Sequence of chain B:
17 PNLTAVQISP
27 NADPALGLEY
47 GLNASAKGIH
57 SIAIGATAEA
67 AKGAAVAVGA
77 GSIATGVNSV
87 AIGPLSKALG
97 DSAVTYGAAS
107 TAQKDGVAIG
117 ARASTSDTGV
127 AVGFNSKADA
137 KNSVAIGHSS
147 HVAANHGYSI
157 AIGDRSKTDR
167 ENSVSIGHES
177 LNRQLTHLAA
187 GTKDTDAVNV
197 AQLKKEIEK

These two protein chains interact to form a complex.

Residue-level contacts at the interface:
Residue R179 in chain A interacts with residue H183 in chain B (closest heavy-atom distance 3.0 Å).
Residue S169 in chain A is in contact with residue Q180 in chain B (closest heavy-atom distance 3.3 Å).
Residue T101 in chain A is in contact with residue Y102 in chain B (closest heavy-atom distance 2.7 Å).
Residue V196 in chain A is in contact with residue D192 in chain B (closest heavy-atom distance 2.9 Å).
Residue I172 in chain A contacts residue T182 in chain B (closest heavy-atom distance 3.1 Å).
Residue L19 in chain A interacts with residue A28 in chain B (closest heavy-atom distance 3.4 Å).
Residue V86 in chain A contacts residue Y102 in chain B (closest heavy-atom distance 3.5 Å).
Residue T124 in chain A is in contact with residue H144 in chain B (closest heavy-atom distance 3.2 Å).
Residue Q180 in chain A interacts with residue A186 in chain B (closest heavy-atom distance 2.9 Å).
Residue A21 in chain A interacts with residue A28 in chain B (closest heavy-atom distance 3.1 Å).
Residue A21 in chain A is in contact with residue N27 in chain B (closest heavy-atom distance 2.9 Å).
Residue K53 in chain A interacts with residue P30 in chain B (closest heavy-atom distance 3.4 Å).
Residue V194 in chain A is in contact with residue V194 in chain B (closest heavy-atom distance 3.1 Å).
Residue N168 in chain A is in contact with residue Q180 in chain B (closest heavy-atom distance 3.3 Å).
Residue L19 in chain A is in contact with residue P26 in chain B (closest heavy-atom distance 3.3 Å).
Residue D192 in chain A is in contact with residue R166 in chain B (closest heavy-atom distance 2.7 Å).
Residue V22 in chain A interacts with residue N27 in chain B (closest heavy-atom distance 3.2 Å).
Residue S25 in chain A contacts residue E35 in chain B (closest heavy-atom distance 2.8 Å).
Residue A21 in chain A interacts with residue P26 in chain B (closest heavy-atom distance 3.2 Å).
Residue Y154 in chain A contacts residue D160 in chain B (closest heavy-atom distance 3.4 Å).
Residue H183 in chain A interacts with residue T191 in chain B (closest heavy-atom distance 3.2 Å).
Residue Q23 in chain A is in contact with residue E35 in chain B (closest heavy-atom distance 3.0 Å).
Residue K189 in chain A interacts with residue R166 in chain B (closest heavy-atom distance 3.1 Å).
Residue R179 in chain A interacts with residue A185 in chain B (closest heavy-atom distance 2.8 Å).
Residue Q23 in chain A interacts with residue G33 in chain B (closest heavy-atom distance 3.2 Å).
Residue D111 in chain A is in contact with residue F130 in chain B (closest heavy-atom distance 3.3 Å).
Residue S171 in chain A contacts residue T182 in chain B (closest heavy-atom distance 3.3 Å).
Residue T20 in chain A interacts with residue A28 in chain B (closest heavy-atom distance 3.2 Å).
Residue R166 in chain A is in contact with residue T182 in chain B (closest heavy-atom distance 3.4 Å).
Residue V196 in chain A contacts residue D190 in chain B (closest heavy-atom distance 3.2 Å).
Residue S171 in chain A is in contact with residue H183 in chain B (closest heavy-atom distance 3.0 Å).
Residue I156 in chain A contacts residue R179 in chain B (closest heavy-atom distance 3.3 Å).
Residue Y154 in chain A is in contact with residue R179 in chain B (closest heavy-atom distance 2.7 Å).
Residue H174 in chain A is in contact with residue H183 in chain B (closest heavy-atom distance 3.5 Å).
Residue V170 in chain A is in contact with residue L181 in chain B (closest heavy-atom distance 3.3 Å).
Residue L184 in chain A is in contact with residue T191 in chain B (closest heavy-atom distance 2.8 Å).
Residue N138 in chain A is in contact with residue D160 in chain B (closest heavy-atom distance 2.9 Å).
Residue G173 in chain A interacts with residue H183 in chain B (closest heavy-atom distance 3.5 Å).
Residue N178 in chain A interacts with residue H183 in chain B (closest heavy-atom distance 3.3 Å).
Residue N195 in chain A contacts residue D190 in chain B (closest heavy-atom distance 3.3 Å).
Residue L199 in chain A interacts with residue L199 in chain B (closest heavy-atom distance 3.5 Å).
Residue R179 in chain A is in contact with residue L184 in chain B (closest heavy-atom distance 3.4 Å).
Residue V170 in chain A is in contact with residue Q180 in chain B (closest heavy-atom distance 2.8 Å).
Residue T182 in chain A interacts with residue D192 in chain B (closest heavy-atom distance 3.5 Å).
Residue V170 in chain A contacts residue T182 in chain B (closest heavy-atom distance 2.8 Å).
Residue N195 in chain A contacts residue D192 in chain B (closest heavy-atom distance 3.1 Å).
Residue K189 in chain A contacts residue D165 in chain B (closest heavy-atom distance 2.9 Å).
Residue A52 in chain A interacts with residue P30 in chain B (closest heavy-atom distance 3.5 Å).
Residue N18 in chain A is in contact with residue D29 in chain B (closest heavy-atom distance 2.7 Å).
Residue R166 in chain A contacts residue Q180 in chain B (closest heavy-atom distance 3.0 Å).
Residue A197 in chain A contacts residue D190 in chain B (closest heavy-atom distance 2.9 Å).
Residue I88 in chain A contacts residue Y102 in chain B (closest heavy-atom distance 3.4 Å).
Residue N168 in chain A is in contact with residue R179 in chain B (closest heavy-atom distance 3.3 Å).
Residue Y102 in chain A is in contact with residue Y102 in chain B (closest heavy-atom distance 3.4 Å).
Residue I58 in chain A contacts residue G75 in chain B (closest heavy-atom distance 3.4 Å).
Residue Q23 in chain A is in contact with residue N27 in chain B (closest heavy-atom distance 2.8 Å).
Residue V196 in chain A contacts residue K189 in chain B (closest heavy-atom distance 3.2 Å).
Residue L181 in chain A interacts with residue A193 in chain B (closest heavy-atom distance 2.9 Å).
Residue L181 in chain A contacts residue D192 in chain B (closest heavy-atom distance 3.2 Å).
Residue Q180 in chain A interacts with residue T188 in chain B (closest heavy-atom distance 3.2 Å).

Sequence of chain A:
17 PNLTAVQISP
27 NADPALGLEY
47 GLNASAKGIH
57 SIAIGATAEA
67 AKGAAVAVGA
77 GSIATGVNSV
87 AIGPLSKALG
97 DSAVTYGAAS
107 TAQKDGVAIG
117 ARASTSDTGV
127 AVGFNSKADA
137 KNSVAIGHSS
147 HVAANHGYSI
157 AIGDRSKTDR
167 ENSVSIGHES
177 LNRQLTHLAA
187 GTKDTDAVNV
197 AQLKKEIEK